Sequence of the second protein:
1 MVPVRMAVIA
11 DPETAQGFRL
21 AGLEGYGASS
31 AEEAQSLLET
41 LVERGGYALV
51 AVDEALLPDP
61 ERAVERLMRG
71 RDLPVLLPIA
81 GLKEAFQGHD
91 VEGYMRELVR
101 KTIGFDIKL

Residue-level contacts at the interface:
Residue E24 in the first protein is in contact with residue V2 in the second protein (closest heavy-atom distance 3.9 Å).
Residue A21 in the first protein interacts with residue V4 in the second protein (closest heavy-atom distance 4.5 Å).
Residue A21 in the first protein interacts with residue M1 in the second protein (closest heavy-atom distance 3.5 Å).
Residue L20 in the first protein interacts with residue L49 in the second protein (closest heavy-atom distance 4.2 Å).
Residue G22 in the first protein is in contact with residue P3 in the second protein (closest heavy-atom distance 4.8 Å).
Residue G22 in the first protein contacts residue V4 in the second protein (closest heavy-atom distance 3.7 Å).
Residue G22 in the first protein interacts with residue V2 in the second protein (closest heavy-atom distance 2.9 Å).
Residue L23 in the first protein interacts with residue M1 in the second protein (closest heavy-atom distance 3.3 Å).
Residue F105 in the first protein contacts residue F86 in the second protein (closest heavy-atom distance 4.0 Å).
Residue L20 in the first protein contacts residue V4 in the second protein (closest heavy-atom distance 3.1 Å).
Residue G22 in the first protein contacts residue M1 in the second protein (closest heavy-atom distance 3.9 Å).
Residue R19 in the first protein contacts residue V4 in the second protein (closest heavy-atom distance 2.8 Å).
Residue D106 in the first protein interacts with residue H89 in the second protein (closest heavy-atom distance 4.5 Å).
Residue L23 in the first protein interacts with residue V2 in the second protein (closest heavy-atom distance 5.0 Å).

Sequence of the first protein:
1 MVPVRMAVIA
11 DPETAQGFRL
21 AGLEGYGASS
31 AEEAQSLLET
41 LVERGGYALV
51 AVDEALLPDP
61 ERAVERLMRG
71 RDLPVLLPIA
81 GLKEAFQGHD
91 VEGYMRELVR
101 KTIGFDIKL

The following describes two proteins that form a bound complex.